This data describes a binding interaction between two proteins.

Sequence of the second protein:
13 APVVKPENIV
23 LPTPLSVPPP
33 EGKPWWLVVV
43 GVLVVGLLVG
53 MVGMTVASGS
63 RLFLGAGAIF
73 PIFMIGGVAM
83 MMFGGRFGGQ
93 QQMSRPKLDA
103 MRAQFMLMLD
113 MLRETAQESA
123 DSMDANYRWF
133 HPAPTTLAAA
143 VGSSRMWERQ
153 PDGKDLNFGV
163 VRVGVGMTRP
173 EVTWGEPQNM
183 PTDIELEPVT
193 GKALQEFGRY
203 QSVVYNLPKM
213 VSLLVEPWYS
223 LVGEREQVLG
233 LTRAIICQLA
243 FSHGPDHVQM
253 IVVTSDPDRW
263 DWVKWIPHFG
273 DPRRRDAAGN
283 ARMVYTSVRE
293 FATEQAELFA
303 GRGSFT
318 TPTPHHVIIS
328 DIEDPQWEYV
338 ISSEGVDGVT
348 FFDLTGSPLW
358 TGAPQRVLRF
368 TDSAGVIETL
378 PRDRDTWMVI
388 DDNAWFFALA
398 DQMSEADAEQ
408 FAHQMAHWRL

Contacts between the two chains:
Residue G48 in the second protein interacts with residue V65 in the first protein (closest heavy-atom distance 3.4 Å).
Residue V40 in the second protein contacts residue A58 in the first protein (closest heavy-atom distance 3.9 Å).
Residue V40 in the second protein contacts residue V57 in the first protein (closest heavy-atom distance 4.6 Å).
Residue K35 in the second protein is in contact with residue R51 in the first protein (closest heavy-atom distance 3.7 Å).
Residue V44 in the second protein is in contact with residue S61 in the first protein (closest heavy-atom distance 3.3 Å).
Residue V40 in the second protein interacts with residue S61 in the first protein (closest heavy-atom distance 4.9 Å).
Residue M56 in the second protein interacts with residue W73 in the first protein (closest heavy-atom distance 4.6 Å).
Residue L45 in the second protein interacts with residue S61 in the first protein (closest heavy-atom distance 4.9 Å).
Residue W37 in the second protein is in contact with residue V57 in the first protein (closest heavy-atom distance 4.7 Å).
Residue V44 in the second protein interacts with residue V65 in the first protein (closest heavy-atom distance 4.2 Å).
Residue W37 in the second protein contacts residue L54 in the first protein (closest heavy-atom distance 3.7 Å).
Residue G34 in the second protein interacts with residue R51 in the first protein (closest heavy-atom distance 3.5 Å).
Residue K35 in the second protein interacts with residue L54 in the first protein (closest heavy-atom distance 4.0 Å).
Residue V40 in the second protein contacts residue L54 in the first protein (closest heavy-atom distance 3.9 Å).
Residue V44 in the second protein contacts residue A58 in the first protein (closest heavy-atom distance 4.2 Å).
Residue V41 in the second protein contacts residue S61 in the first protein (closest heavy-atom distance 4.6 Å).
Residue M56 in the second protein is in contact with residue L72 in the first protein (closest heavy-atom distance 3.9 Å).
Residue I186 in the second protein contacts residue E45 in the first protein (closest heavy-atom distance 3.8 Å).
Residue V41 in the second protein is in contact with residue V57 in the first protein (closest heavy-atom distance 3.7 Å).
Residue W37 in the second protein interacts with residue R50 in the first protein (closest heavy-atom distance 4.1 Å).
Residue V44 in the second protein contacts residue A62 in the first protein (closest heavy-atom distance 3.5 Å).
Residue L45 in the second protein contacts residue V65 in the first protein (closest heavy-atom distance 4.1 Å).
Residue A59 in the second protein interacts with residue W73 in the first protein (closest heavy-atom distance 3.5 Å).

Sequence of the first protein:
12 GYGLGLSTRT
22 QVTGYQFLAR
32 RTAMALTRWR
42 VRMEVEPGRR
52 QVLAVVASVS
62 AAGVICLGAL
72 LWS